Interface contacts:
Residue L4 in chain B interacts with residue R6 in chain A (closest heavy-atom distance 3.9 Å).
Residue T14 in chain B interacts with residue F17 in chain A (closest heavy-atom distance 3.7 Å).
Residue A35 in chain B contacts residue A35 in chain A (closest heavy-atom distance 4.9 Å).
Residue C7 in chain B contacts residue C7 in chain A (closest heavy-atom distance 4.5 Å).
Residue V31 in chain B is in contact with residue V31 in chain A (closest heavy-atom distance 3.1 Å).
Residue C38 in chain B contacts residue C38 in chain A (closest heavy-atom distance 4.0 Å).
Residue N25 in chain B interacts with residue L24 in chain A (closest heavy-atom distance 3.1 Å).
Residue L10 in chain B contacts residue L10 in chain A (closest heavy-atom distance 4.0 Å).
Residue Q46 in chain B contacts residue K48 in chain A (closest heavy-atom distance 3.8 Å).
Residue I49 in chain B contacts residue I49 in chain A (closest heavy-atom distance 3.5 Å).
Residue E18 in chain B is in contact with residue K13 in chain A (closest heavy-atom distance 3.8 Å).
Residue I63 in chain B contacts residue I63 in chain A (closest heavy-atom distance 4.6 Å).
Residue F17 in chain B is in contact with residue V21 in chain A (closest heavy-atom distance 3.9 Å).
Residue Q46 in chain B contacts residue Q41 in chain A (closest heavy-atom distance 4.5 Å).
Residue T14 in chain B is in contact with residue T14 in chain A (closest heavy-atom distance 5.0 Å).
Residue A35 in chain B interacts with residue T34 in chain A (closest heavy-atom distance 3.5 Å).
Residue V21 in chain B interacts with residue L24 in chain A (closest heavy-atom distance 3.8 Å).
Residue V31 in chain B is in contact with residue A35 in chain A (closest heavy-atom distance 4.9 Å).
Residue E60 in chain B is in contact with residue K55 in chain A (closest heavy-atom distance 3.9 Å).
Residue V56 in chain B is in contact with residue L59 in chain A (closest heavy-atom distance 4.2 Å).
Residue V28 in chain B contacts residue L24 in chain A (closest heavy-atom distance 4.8 Å).
Residue L52 in chain B interacts with residue L52 in chain A (closest heavy-atom distance 3.6 Å).
Residue V21 in chain B contacts residue I20 in chain A (closest heavy-atom distance 4.0 Å).
Residue V56 in chain B is in contact with residue K55 in chain A (closest heavy-atom distance 3.9 Å).
Residue L24 in chain B is in contact with residue V28 in chain A (closest heavy-atom distance 4.7 Å).
Residue C7 in chain B contacts residue L10 in chain A (closest heavy-atom distance 4.0 Å).
Residue V28 in chain B contacts residue E27 in chain A (closest heavy-atom distance 4.5 Å).
Residue V56 in chain B is in contact with residue V56 in chain A (closest heavy-atom distance 3.9 Å).
Residue F17 in chain B interacts with residue F17 in chain A (closest heavy-atom distance 3.5 Å).
Residue S39 in chain B is in contact with residue C38 in chain A (closest heavy-atom distance 3.6 Å).
Residue T14 in chain B interacts with residue L10 in chain A (closest heavy-atom distance 4.2 Å).
Residue E60 in chain B is in contact with residue L59 in chain A (closest heavy-atom distance 4.2 Å).
Residue V28 in chain B contacts residue V31 in chain A (closest heavy-atom distance 3.7 Å).
Residue L24 in chain B is in contact with residue L24 in chain A (closest heavy-atom distance 3.9 Å).
Residue I63 in chain B is in contact with residue S62 in chain A (closest heavy-atom distance 4.0 Å).
Residue T14 in chain B is in contact with residue K13 in chain A (closest heavy-atom distance 4.2 Å).
Residue H42 in chain B contacts residue D45 in chain A (closest heavy-atom distance 3.0 Å).
Residue L3 in chain B contacts residue L3 in chain A (closest heavy-atom distance 4.3 Å).
Residue Q46 in chain B interacts with residue D45 in chain A (closest heavy-atom distance 3.2 Å).
Residue N25 in chain B is in contact with residue E27 in chain A (closest heavy-atom distance 4.0 Å).
Residue A32 in chain B interacts with residue V31 in chain A (closest heavy-atom distance 4.3 Å).
Residue E11 in chain B is in contact with residue R6 in chain A (closest heavy-atom distance 3.3 Å).
Residue S53 in chain B contacts residue L52 in chain A (closest heavy-atom distance 3.7 Å).
Residue I49 in chain B is in contact with residue D45 in chain A (closest heavy-atom distance 4.2 Å).
Residue I49 in chain B contacts residue K48 in chain A (closest heavy-atom distance 4.2 Å).
Residue E18 in chain B is in contact with residue F17 in chain A (closest heavy-atom distance 3.7 Å).
Residue I63 in chain B contacts residue L59 in chain A (closest heavy-atom distance 4.0 Å).
Residue I49 in chain B interacts with residue L52 in chain A (closest heavy-atom distance 3.8 Å).
Residue E8 in chain B is in contact with residue R6 in chain A (closest heavy-atom distance 4.8 Å).
Residue E11 in chain B interacts with residue L10 in chain A (closest heavy-atom distance 4.4 Å).
Residue L59 in chain B interacts with residue L59 in chain A (closest heavy-atom distance 3.8 Å).
Residue F17 in chain B is in contact with residue I20 in chain A (closest heavy-atom distance 4.9 Å).
Residue C7 in chain B interacts with residue R6 in chain A (closest heavy-atom distance 3.7 Å).
Residue H42 in chain B is in contact with residue Q41 in chain A (closest heavy-atom distance 3.3 Å).
Residue C7 in chain B contacts residue L3 in chain A (closest heavy-atom distance 3.7 Å).
Residue V28 in chain B interacts with residue V28 in chain A (closest heavy-atom distance 4.0 Å).
Residue L4 in chain B contacts residue L3 in chain A (closest heavy-atom distance 4.4 Å).
Residue L3 in chain B interacts with residue C7 in chain A (closest heavy-atom distance 4.5 Å).
Residue A35 in chain B contacts residue C38 in chain A (closest heavy-atom distance 3.8 Å).

Sequence of chain A:
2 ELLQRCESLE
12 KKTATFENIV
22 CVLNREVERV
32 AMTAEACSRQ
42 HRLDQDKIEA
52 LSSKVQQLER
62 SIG

The following describes two proteins that form a bound complex.

Sequence of chain B:
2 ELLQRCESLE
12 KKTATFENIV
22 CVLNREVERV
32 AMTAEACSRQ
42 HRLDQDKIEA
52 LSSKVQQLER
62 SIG